These two protein chains interact to form a complex.

Residue-level contacts at the interface:
Residue F579 in the first protein contacts residue V370 in the second protein (closest heavy-atom distance 4.0 Å).
Residue K216 in the first protein is in contact with residue L147 in the second protein (closest heavy-atom distance 2.4 Å).
Residue L608 in the first protein is in contact with residue L367 in the second protein (closest heavy-atom distance 4.5 Å).
Residue E603 in the first protein contacts residue P373 in the second protein (closest heavy-atom distance 4.4 Å).
Residue M245 in the first protein interacts with residue L147 in the second protein (closest heavy-atom distance 3.3 Å).
Residue G573 in the first protein is in contact with residue L362 in the second protein (closest heavy-atom distance 4.6 Å).
Residue E723 in the first protein interacts with residue H305 in the second protein (closest heavy-atom distance 3.4 Å).
Residue S720 in the first protein is in contact with residue H305 in the second protein (closest heavy-atom distance 4.3 Å).
Residue V602 in the first protein interacts with residue K375 in the second protein (closest heavy-atom distance 3.6 Å).
Residue C576 in the first protein contacts residue L362 in the second protein (closest heavy-atom distance 3.6 Å).
Residue E603 in the first protein interacts with residue R374 in the second protein (closest heavy-atom distance 3.0 Å).
Residue D600 in the first protein contacts residue K376 in the second protein (closest heavy-atom distance 2.5 Å).
Residue E603 in the first protein is in contact with residue K375 in the second protein (closest heavy-atom distance 3.2 Å).
Residue Q726 in the first protein contacts residue W326 in the second protein (closest heavy-atom distance 4.3 Å).
Residue E723 in the first protein interacts with residue C304 in the second protein (closest heavy-atom distance 2.9 Å).
Residue L569 in the first protein is in contact with residue S355 in the second protein (closest heavy-atom distance 4.1 Å).
Residue R727 in the first protein contacts residue Y324 in the second protein (closest heavy-atom distance 4.7 Å).
Residue L608 in the first protein contacts residue I366 in the second protein (closest heavy-atom distance 3.9 Å).
Residue F579 in the first protein contacts residue Q369 in the second protein (closest heavy-atom distance 4.5 Å).
Residue E217 in the first protein contacts residue C100 in the second protein (closest heavy-atom distance 4.6 Å).
Residue S715 in the first protein interacts with residue Y324 in the second protein (closest heavy-atom distance 4.2 Å).
Residue V602 in the first protein interacts with residue K376 in the second protein (closest heavy-atom distance 2.8 Å).
Residue E723 in the first protein interacts with residue F303 in the second protein (closest heavy-atom distance 3.3 Å).
Residue W589 in the first protein interacts with residue R374 in the second protein (closest heavy-atom distance 4.4 Å).
Residue R727 in the first protein interacts with residue W326 in the second protein (closest heavy-atom distance 4.0 Å).
Residue K216 in the first protein is in contact with residue E146 in the second protein (closest heavy-atom distance 4.6 Å).
Residue Y566 in the first protein is in contact with residue G348 in the second protein (closest heavy-atom distance 4.8 Å).
Residue K216 in the first protein is in contact with residue D144 in the second protein (closest heavy-atom distance 4.1 Å).
Residue C576 in the first protein interacts with residue I366 in the second protein (closest heavy-atom distance 3.8 Å).
Residue M245 in the first protein interacts with residue E146 in the second protein (closest heavy-atom distance 4.2 Å).
Residue L569 in the first protein contacts residue L359 in the second protein (closest heavy-atom distance 4.8 Å).
Residue L608 in the first protein is in contact with residue V370 in the second protein (closest heavy-atom distance 3.5 Å).
Residue K719 in the first protein contacts residue Y324 in the second protein (closest heavy-atom distance 3.5 Å).
Residue R583 in the first protein is in contact with residue Q369 in the second protein (closest heavy-atom distance 4.5 Å).
Residue K212 in the first protein contacts residue L147 in the second protein (closest heavy-atom distance 3.5 Å).
Residue C576 in the first protein is in contact with residue I363 in the second protein (closest heavy-atom distance 3.6 Å).
Residue V580 in the first protein is in contact with residue I366 in the second protein (closest heavy-atom distance 4.0 Å).
Residue K219 in the first protein interacts with residue E146 in the second protein (closest heavy-atom distance 4.7 Å).
Residue F579 in the first protein is in contact with residue I366 in the second protein (closest heavy-atom distance 3.5 Å).
Residue V601 in the first protein interacts with residue K375 in the second protein (closest heavy-atom distance 3.5 Å).
Residue E603 in the first protein is in contact with residue K376 in the second protein (closest heavy-atom distance 4.7 Å).
Residue E723 in the first protein contacts residue S306 in the second protein (closest heavy-atom distance 3.6 Å).
Residue Q714 in the first protein contacts residue D262 in the second protein (closest heavy-atom distance 4.7 Å).
Residue R220 in the first protein contacts residue F102 in the second protein (closest heavy-atom distance 1.2 Å).
Residue R583 in the first protein contacts residue P373 in the second protein (closest heavy-atom distance 4.7 Å).
Residue S720 in the first protein interacts with residue S306 in the second protein (closest heavy-atom distance 4.2 Å).
Residue E723 in the first protein is in contact with residue W326 in the second protein (closest heavy-atom distance 4.4 Å).
Residue L717 in the first protein is in contact with residue Y324 in the second protein (closest heavy-atom distance 3.8 Å).
Residue C576 in the first protein contacts residue L359 in the second protein (closest heavy-atom distance 4.6 Å).
Residue T730 in the first protein contacts residue W326 in the second protein (closest heavy-atom distance 4.8 Å).
Residue L569 in the first protein interacts with residue G352 in the second protein (closest heavy-atom distance 4.5 Å).
Residue P213 in the first protein is in contact with residue F98 in the second protein (closest heavy-atom distance 4.6 Å).
Residue V601 in the first protein contacts residue K376 in the second protein (closest heavy-atom distance 3.6 Å).
Residue K719 in the first protein contacts residue H305 in the second protein (closest heavy-atom distance 3.9 Å).
Residue Q714 in the first protein interacts with residue Y324 in the second protein (closest heavy-atom distance 3.0 Å).
Residue Y566 in the first protein interacts with residue I351 in the second protein (closest heavy-atom distance 4.1 Å).
Residue L572 in the first protein contacts residue L359 in the second protein (closest heavy-atom distance 3.4 Å).
Residue K216 in the first protein contacts residue R101 in the second protein (closest heavy-atom distance 4.4 Å).
Residue K216 in the first protein is in contact with residue F102 in the second protein (closest heavy-atom distance 2.4 Å).
Residue V580 in the first protein is in contact with residue Q369 in the second protein (closest heavy-atom distance 4.4 Å).

Sequence of the first protein:
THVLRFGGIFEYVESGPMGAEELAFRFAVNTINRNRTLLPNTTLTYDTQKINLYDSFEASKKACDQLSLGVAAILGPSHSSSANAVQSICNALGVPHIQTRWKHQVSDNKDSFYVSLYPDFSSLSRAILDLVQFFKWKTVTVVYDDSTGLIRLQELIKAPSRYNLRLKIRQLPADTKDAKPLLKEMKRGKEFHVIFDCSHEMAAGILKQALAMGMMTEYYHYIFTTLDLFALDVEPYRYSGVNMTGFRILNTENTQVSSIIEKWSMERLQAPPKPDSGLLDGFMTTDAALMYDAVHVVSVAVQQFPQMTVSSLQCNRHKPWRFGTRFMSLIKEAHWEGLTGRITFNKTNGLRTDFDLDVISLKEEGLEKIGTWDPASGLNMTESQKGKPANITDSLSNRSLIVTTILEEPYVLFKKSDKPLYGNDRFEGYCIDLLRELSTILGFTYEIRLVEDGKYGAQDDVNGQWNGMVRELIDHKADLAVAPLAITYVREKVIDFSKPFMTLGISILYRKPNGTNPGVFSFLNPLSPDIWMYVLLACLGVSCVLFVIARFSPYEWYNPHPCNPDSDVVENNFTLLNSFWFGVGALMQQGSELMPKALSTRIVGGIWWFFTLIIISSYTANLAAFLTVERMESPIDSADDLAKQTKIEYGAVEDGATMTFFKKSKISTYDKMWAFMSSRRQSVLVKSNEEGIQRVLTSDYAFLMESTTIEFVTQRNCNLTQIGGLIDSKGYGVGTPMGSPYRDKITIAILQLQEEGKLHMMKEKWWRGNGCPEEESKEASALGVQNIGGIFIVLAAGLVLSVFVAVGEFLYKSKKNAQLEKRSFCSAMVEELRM

Sequence of the second protein:
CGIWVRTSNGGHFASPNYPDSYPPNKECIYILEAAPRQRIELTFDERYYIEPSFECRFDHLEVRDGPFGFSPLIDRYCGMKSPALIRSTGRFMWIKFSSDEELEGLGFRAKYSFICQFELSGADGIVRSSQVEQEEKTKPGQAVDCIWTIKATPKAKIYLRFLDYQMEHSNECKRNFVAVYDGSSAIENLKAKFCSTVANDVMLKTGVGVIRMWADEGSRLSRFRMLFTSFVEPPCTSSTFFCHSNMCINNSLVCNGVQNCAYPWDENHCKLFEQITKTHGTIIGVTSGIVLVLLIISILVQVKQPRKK